Sequence of chain B:
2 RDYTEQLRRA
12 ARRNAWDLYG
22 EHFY

These two protein chains interact to form a complex.

Sequence of chain A:
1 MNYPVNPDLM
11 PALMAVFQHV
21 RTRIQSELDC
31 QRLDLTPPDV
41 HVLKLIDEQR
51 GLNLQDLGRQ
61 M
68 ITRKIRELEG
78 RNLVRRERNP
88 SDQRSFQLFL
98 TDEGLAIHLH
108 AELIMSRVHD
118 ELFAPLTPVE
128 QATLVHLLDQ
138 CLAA

Interface contacts:
Residue M14 in chain A is in contact with residue L19 in chain B (closest heavy-atom distance 3.6 Å).
Residue A15 in chain A contacts residue L8 in chain B (closest heavy-atom distance 3.9 Å).
Residue M112 in chain A contacts residue F24 in chain B (closest heavy-atom distance 3.8 Å).
Residue H116 in chain A is in contact with residue Y25 in chain B (closest heavy-atom distance 2.8 Å).
Residue Q25 in chain A interacts with residue F24 in chain B (closest heavy-atom distance 3.5 Å).
Residue A12 in chain A is in contact with residue R9 in chain B (closest heavy-atom distance 3.7 Å).
Residue M14 in chain A contacts residue A12 in chain B (closest heavy-atom distance 3.4 Å).
Residue D8 in chain A is in contact with residue R9 in chain B (closest heavy-atom distance 3.7 Å).
Residue A15 in chain A contacts residue A12 in chain B (closest heavy-atom distance 3.3 Å).
Residue M14 in chain A is in contact with residue A16 in chain B (closest heavy-atom distance 3.8 Å).
Residue V20 in chain A contacts residue Y25 in chain B (closest heavy-atom distance 3.7 Å).
Residue H41 in chain A contacts residue F24 in chain B (closest heavy-atom distance 3.2 Å).
Residue P37 in chain A interacts with residue H23 in chain B (closest heavy-atom distance 3.5 Å).
Residue L28 in chain A is in contact with residue F24 in chain B (closest heavy-atom distance 3.5 Å).
Residue F17 in chain A interacts with residue Y20 in chain B (closest heavy-atom distance 3.5 Å).
Residue M14 in chain A interacts with residue Y20 in chain B (closest heavy-atom distance 3.6 Å).
Residue P11 in chain A is in contact with residue R9 in chain B (closest heavy-atom distance 3.8 Å).
Residue H41 in chain A contacts residue H23 in chain B (closest heavy-atom distance 2.7 Å).
Residue P11 in chain A contacts residue A12 in chain B (closest heavy-atom distance 4.6 Å).
Residue Q18 in chain A contacts residue A11 in chain B (closest heavy-atom distance 3.8 Å).
Residue T36 in chain A is in contact with residue F24 in chain B (closest heavy-atom distance 4.2 Å).
Residue Q18 in chain A is in contact with residue L8 in chain B (closest heavy-atom distance 3.1 Å).
Residue R21 in chain A interacts with residue E22 in chain B (closest heavy-atom distance 2.7 Å).
Residue V20 in chain A is in contact with residue H23 in chain B (closest heavy-atom distance 4.0 Å).
Residue R21 in chain A contacts residue H23 in chain B (closest heavy-atom distance 3.6 Å).
Residue T36 in chain A interacts with residue E22 in chain B (closest heavy-atom distance 4.9 Å).
Residue P37 in chain A interacts with residue E22 in chain B (closest heavy-atom distance 3.3 Å).
Residue L13 in chain A interacts with residue Y20 in chain B (closest heavy-atom distance 4.9 Å).
Residue Q18 in chain A contacts residue L19 in chain B (closest heavy-atom distance 3.8 Å).
Residue Q18 in chain A is in contact with residue A12 in chain B (closest heavy-atom distance 3.5 Å).
Residue M14 in chain A contacts residue R13 in chain B (closest heavy-atom distance 4.2 Å).
Residue F17 in chain A interacts with residue H23 in chain B (closest heavy-atom distance 2.8 Å).
Residue A15 in chain A is in contact with residue R9 in chain B (closest heavy-atom distance 4.0 Å).
Residue F17 in chain A interacts with residue Y25 in chain B (closest heavy-atom distance 3.9 Å).
Residue R21 in chain A interacts with residue L19 in chain B (closest heavy-atom distance 3.6 Å).
Residue I24 in chain A is in contact with residue F24 in chain B (closest heavy-atom distance 3.5 Å).
Residue Q18 in chain A interacts with residue N15 in chain B (closest heavy-atom distance 3.4 Å).
Residue V20 in chain A interacts with residue F24 in chain B (closest heavy-atom distance 4.9 Å).
Residue P11 in chain A contacts residue R13 in chain B (closest heavy-atom distance 4.3 Å).
Residue M10 in chain A is in contact with residue R13 in chain B (closest heavy-atom distance 2.2 Å).
Residue V40 in chain A contacts residue F24 in chain B (closest heavy-atom distance 4.0 Å).
Residue R21 in chain A interacts with residue D18 in chain B (closest heavy-atom distance 2.8 Å).
Residue P38 in chain A interacts with residue E22 in chain B (closest heavy-atom distance 3.7 Å).
Residue R21 in chain A is in contact with residue F24 in chain B (closest heavy-atom distance 3.6 Å).
Residue Q18 in chain A interacts with residue H23 in chain B (closest heavy-atom distance 4.8 Å).
Residue P37 in chain A is in contact with residue F24 in chain B (closest heavy-atom distance 3.6 Å).
Residue H41 in chain A contacts residue Y25 in chain B (closest heavy-atom distance 3.0 Å).
Residue F17 in chain A is in contact with residue L19 in chain B (closest heavy-atom distance 4.3 Å).